Sequence of the first protein:
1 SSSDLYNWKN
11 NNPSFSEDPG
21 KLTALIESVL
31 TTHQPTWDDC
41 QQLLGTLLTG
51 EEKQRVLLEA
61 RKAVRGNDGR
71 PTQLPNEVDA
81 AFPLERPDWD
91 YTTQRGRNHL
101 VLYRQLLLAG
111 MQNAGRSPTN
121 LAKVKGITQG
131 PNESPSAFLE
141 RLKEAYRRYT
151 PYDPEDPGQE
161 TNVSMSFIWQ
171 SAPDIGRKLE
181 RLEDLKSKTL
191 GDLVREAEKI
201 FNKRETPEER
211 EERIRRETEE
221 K

Interface contacts:
Residue N11 in the second protein interacts with residue N10 in the first protein (closest heavy-atom distance 4.2 Å).
Residue S28 in the second protein interacts with residue T46 in the first protein (closest heavy-atom distance 4.0 Å).
Residue S28 in the second protein interacts with residue G45 in the first protein (closest heavy-atom distance 3.7 Å).

Sequence of the second protein:
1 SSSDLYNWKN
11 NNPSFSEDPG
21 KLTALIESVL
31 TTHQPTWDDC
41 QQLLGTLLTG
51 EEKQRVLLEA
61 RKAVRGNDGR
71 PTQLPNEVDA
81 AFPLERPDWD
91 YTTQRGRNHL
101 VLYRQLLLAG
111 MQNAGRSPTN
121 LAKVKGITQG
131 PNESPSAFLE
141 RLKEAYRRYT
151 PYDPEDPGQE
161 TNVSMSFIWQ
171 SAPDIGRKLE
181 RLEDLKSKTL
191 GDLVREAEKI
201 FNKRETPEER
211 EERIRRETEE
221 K

These two protein chains interact to form a complex.